Sequence of chain B:
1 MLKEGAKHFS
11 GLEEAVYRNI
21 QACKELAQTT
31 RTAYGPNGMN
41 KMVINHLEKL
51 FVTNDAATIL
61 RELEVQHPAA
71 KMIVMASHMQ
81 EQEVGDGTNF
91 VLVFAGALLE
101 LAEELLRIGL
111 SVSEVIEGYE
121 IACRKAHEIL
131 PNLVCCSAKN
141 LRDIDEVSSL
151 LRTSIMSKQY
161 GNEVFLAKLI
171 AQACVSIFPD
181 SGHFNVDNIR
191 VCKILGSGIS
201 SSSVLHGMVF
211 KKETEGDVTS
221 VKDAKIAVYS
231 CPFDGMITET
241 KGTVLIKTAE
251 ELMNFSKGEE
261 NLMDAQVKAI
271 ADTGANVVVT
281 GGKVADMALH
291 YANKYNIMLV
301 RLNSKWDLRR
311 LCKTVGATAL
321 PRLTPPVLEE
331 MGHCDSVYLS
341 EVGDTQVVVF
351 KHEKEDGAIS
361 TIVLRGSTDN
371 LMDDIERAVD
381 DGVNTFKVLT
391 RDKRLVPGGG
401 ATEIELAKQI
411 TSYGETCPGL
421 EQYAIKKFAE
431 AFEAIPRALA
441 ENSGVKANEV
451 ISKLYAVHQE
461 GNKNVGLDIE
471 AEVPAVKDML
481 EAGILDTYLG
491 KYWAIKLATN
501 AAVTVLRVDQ

Sequence of chain A:
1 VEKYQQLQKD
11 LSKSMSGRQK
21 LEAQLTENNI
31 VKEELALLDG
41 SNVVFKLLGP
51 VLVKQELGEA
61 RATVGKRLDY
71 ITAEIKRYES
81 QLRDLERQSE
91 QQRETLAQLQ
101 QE

These two protein chains interact to form a complex.

Residue-level contacts at the interface:
Residue L245 in chain B is in contact with residue E102 in chain A (closest heavy-atom distance 3.2 Å).
Residue I246 in chain B is in contact with residue E102 in chain A (closest heavy-atom distance 4.7 Å).
Residue G242 in chain B is in contact with residue E102 in chain A (closest heavy-atom distance 4.0 Å).
Residue T243 in chain B is in contact with residue E102 in chain A (closest heavy-atom distance 3.0 Å).
Residue K241 in chain B interacts with residue E102 in chain A (closest heavy-atom distance 3.3 Å).
Residue K247 in chain B contacts residue L99 in chain A (closest heavy-atom distance 4.7 Å).
Residue I246 in chain B interacts with residue L99 in chain A (closest heavy-atom distance 4.9 Å).
Residue K241 in chain B is in contact with residue L99 in chain A (closest heavy-atom distance 3.9 Å).